Sequence of chain B:
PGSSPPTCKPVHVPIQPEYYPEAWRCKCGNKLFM

Contacts between the two chains:
Residue W191 in chain A contacts residue R41 in chain B (closest heavy-atom distance 3.4 Å).
Residue V263 in chain A is in contact with residue E38 in chain B (closest heavy-atom distance 4.0 Å).
Residue T239 in chain A interacts with residue E38 in chain B (closest heavy-atom distance 2.4 Å).
Residue Y192 in chain A interacts with residue I25 in chain B (closest heavy-atom distance 4.3 Å).
Residue K124 in chain A is in contact with residue P27 in chain B (closest heavy-atom distance 3.4 Å).
Residue T239 in chain A is in contact with residue A39 in chain B (closest heavy-atom distance 4.5 Å).
Residue L257 in chain A is in contact with residue G2 in chain B (closest heavy-atom distance 3.1 Å).
Residue K287 in chain A contacts residue Y35 in chain B (closest heavy-atom distance 4.5 Å).
Residue F284 in chain A is in contact with residue W40 in chain B (closest heavy-atom distance 4.2 Å).
Residue I216 in chain A contacts residue I25 in chain B (closest heavy-atom distance 3.8 Å).
Residue D265 in chain A is in contact with residue Y35 in chain B (closest heavy-atom distance 3.5 Å).
Residue F284 in chain A is in contact with residue H22 in chain B (closest heavy-atom distance 4.4 Å).
Residue G233 in chain A contacts residue G2 in chain B (closest heavy-atom distance 3.2 Å).
Residue E215 in chain A interacts with residue R41 in chain B (closest heavy-atom distance 3.1 Å).
Residue R172 in chain A is in contact with residue E34 in chain B (closest heavy-atom distance 3.7 Å).
Residue A262 in chain A interacts with residue H22 in chain B (closest heavy-atom distance 4.1 Å).
Residue L257 in chain A contacts residue P1 in chain B (closest heavy-atom distance 3.4 Å).
Residue M258 in chain A contacts residue S3 in chain B (closest heavy-atom distance 2.7 Å).
Residue E215 in chain A contacts residue A39 in chain B (closest heavy-atom distance 4.3 Å).
Residue A260 in chain A interacts with residue P5 in chain B (closest heavy-atom distance 4.4 Å).
Residue L257 in chain A contacts residue S3 in chain B (closest heavy-atom distance 2.6 Å).
Residue W191 in chain A interacts with residue I25 in chain B (closest heavy-atom distance 4.0 Å).
Residue A260 in chain A contacts residue W40 in chain B (closest heavy-atom distance 2.7 Å).
Residue I216 in chain A contacts residue E38 in chain B (closest heavy-atom distance 3.6 Å).
Residue Q259 in chain A interacts with residue S3 in chain B (closest heavy-atom distance 2.9 Å).
Residue E215 in chain A interacts with residue W40 in chain B (closest heavy-atom distance 3.5 Å).
Residue A262 in chain A is in contact with residue E38 in chain B (closest heavy-atom distance 4.1 Å).
Residue R196 in chain A is in contact with residue E34 in chain B (closest heavy-atom distance 3.4 Å).
Residue F234 in chain A interacts with residue G2 in chain B (closest heavy-atom distance 4.2 Å).
Residue A238 in chain A contacts residue W40 in chain B (closest heavy-atom distance 3.6 Å).
Residue K287 in chain A contacts residue E38 in chain B (closest heavy-atom distance 3.5 Å).
Residue G233 in chain A interacts with residue S3 in chain B (closest heavy-atom distance 4.6 Å).
Residue Y230 in chain A contacts residue P1 in chain B (closest heavy-atom distance 3.8 Å).
Residue Y289 in chain A interacts with residue Y35 in chain B (closest heavy-atom distance 4.0 Å).
Residue K287 in chain A is in contact with residue Y36 in chain B (closest heavy-atom distance 4.2 Å).
Residue A238 in chain A interacts with residue A39 in chain B (closest heavy-atom distance 3.8 Å).
Residue F284 in chain A contacts residue P5 in chain B (closest heavy-atom distance 3.6 Å).
Residue Q243 in chain A is in contact with residue Y35 in chain B (closest heavy-atom distance 4.0 Å).
Residue A260 in chain A is in contact with residue S4 in chain B (closest heavy-atom distance 3.8 Å).
Residue A238 in chain A interacts with residue E38 in chain B (closest heavy-atom distance 3.5 Å).
Residue R149 in chain A contacts residue E34 in chain B (closest heavy-atom distance 4.2 Å).
Residue V263 in chain A contacts residue Y35 in chain B (closest heavy-atom distance 3.8 Å).
Residue Y192 in chain A interacts with residue P37 in chain B (closest heavy-atom distance 3.5 Å).
Residue Q236 in chain A interacts with residue S3 in chain B (closest heavy-atom distance 3.6 Å).
Residue Q259 in chain A interacts with residue P5 in chain B (closest heavy-atom distance 4.2 Å).
Residue T239 in chain A interacts with residue P37 in chain B (closest heavy-atom distance 4.1 Å).
Residue L261 in chain A interacts with residue S3 in chain B (closest heavy-atom distance 4.5 Å).
Residue Q259 in chain A interacts with residue S4 in chain B (closest heavy-atom distance 4.2 Å).
Residue L235 in chain A contacts residue S3 in chain B (closest heavy-atom distance 3.5 Å).
Residue I216 in chain A contacts residue P37 in chain B (closest heavy-atom distance 3.9 Å).
Residue W191 in chain A is in contact with residue A39 in chain B (closest heavy-atom distance 4.1 Å).
Residue Q236 in chain A is in contact with residue G2 in chain B (closest heavy-atom distance 3.6 Å).
Residue G233 in chain A interacts with residue P1 in chain B (closest heavy-atom distance 4.0 Å).
Residue I216 in chain A contacts residue A39 in chain B (closest heavy-atom distance 3.9 Å).
Residue F234 in chain A is in contact with residue P1 in chain B (closest heavy-atom distance 3.0 Å).
Residue Q259 in chain A is in contact with residue W40 in chain B (closest heavy-atom distance 4.6 Å).
Residue A260 in chain A contacts residue S3 in chain B (closest heavy-atom distance 3.1 Å).
Residue R149 in chain A interacts with residue P27 in chain B (closest heavy-atom distance 3.3 Å).
Residue S241 in chain A is in contact with residue Y35 in chain B (closest heavy-atom distance 3.5 Å).
Residue Q236 in chain A is in contact with residue S4 in chain B (closest heavy-atom distance 4.2 Å).

These two protein chains interact to form a complex.

Sequence of chain A:
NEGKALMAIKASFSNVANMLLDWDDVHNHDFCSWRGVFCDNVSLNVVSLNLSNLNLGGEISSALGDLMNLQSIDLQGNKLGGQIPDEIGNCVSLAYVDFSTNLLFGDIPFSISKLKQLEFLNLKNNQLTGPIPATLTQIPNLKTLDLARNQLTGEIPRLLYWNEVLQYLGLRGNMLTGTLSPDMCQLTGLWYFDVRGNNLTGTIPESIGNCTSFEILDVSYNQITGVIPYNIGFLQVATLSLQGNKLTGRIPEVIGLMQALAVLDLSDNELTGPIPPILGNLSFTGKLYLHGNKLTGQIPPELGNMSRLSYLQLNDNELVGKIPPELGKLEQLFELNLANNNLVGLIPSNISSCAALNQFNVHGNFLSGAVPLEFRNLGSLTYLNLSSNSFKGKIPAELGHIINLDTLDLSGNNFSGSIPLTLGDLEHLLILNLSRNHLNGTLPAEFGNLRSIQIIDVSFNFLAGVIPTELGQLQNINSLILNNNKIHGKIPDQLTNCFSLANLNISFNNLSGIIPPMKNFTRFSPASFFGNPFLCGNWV